Sequence of protein 2:
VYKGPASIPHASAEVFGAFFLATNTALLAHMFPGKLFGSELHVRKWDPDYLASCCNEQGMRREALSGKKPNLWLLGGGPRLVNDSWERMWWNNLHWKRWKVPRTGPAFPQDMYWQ

Residue-level contacts at the interface:
Residue P241 in protein 1 interacts with residue F28 in protein 2 (closest heavy-atom distance 3.6 Å).
Residue L223 in protein 1 interacts with residue F31 in protein 2 (closest heavy-atom distance 4.1 Å).
Residue Y237 in protein 1 contacts residue I20 in protein 2 (closest heavy-atom distance 3.7 Å).
Residue P132 in protein 1 interacts with residue F120 in protein 2 (closest heavy-atom distance 4.2 Å).
Residue E239 in protein 1 is in contact with residue H22 in protein 2 (closest heavy-atom distance 4.1 Å).
Residue I240 in protein 1 contacts residue F28 in protein 2 (closest heavy-atom distance 4.0 Å).
Residue H174 in protein 1 is in contact with residue K15 in protein 2 (closest heavy-atom distance 3.2 Å).
Residue F220 in protein 1 interacts with residue N36 in protein 2 (closest heavy-atom distance 3.9 Å).
Residue H174 in protein 1 contacts residue Y14 in protein 2 (closest heavy-atom distance 3.9 Å).
Residue L224 in protein 1 contacts residue F28 in protein 2 (closest heavy-atom distance 3.6 Å).
Residue G235 in protein 1 contacts residue I20 in protein 2 (closest heavy-atom distance 3.8 Å).
Residue F220 in protein 1 is in contact with residue F32 in protein 2 (closest heavy-atom distance 3.5 Å).
Residue Y227 in protein 1 contacts residue V27 in protein 2 (closest heavy-atom distance 3.6 Å).
Residue F131 in protein 1 interacts with residue F120 in protein 2 (closest heavy-atom distance 4.0 Å).
Residue F131 in protein 1 contacts residue L39 in protein 2 (closest heavy-atom distance 3.7 Å).
Residue R96 in protein 1 contacts residue Y14 in protein 2 (closest heavy-atom distance 3.3 Å).
Residue W236 in protein 1 is in contact with residue I20 in protein 2 (closest heavy-atom distance 4.1 Å).
Residue Y227 in protein 1 contacts residue F31 in protein 2 (closest heavy-atom distance 3.7 Å).
Residue W219 in protein 1 interacts with residue N36 in protein 2 (closest heavy-atom distance 3.3 Å).
Residue W219 in protein 1 contacts residue T35 in protein 2 (closest heavy-atom distance 4.4 Å).
Residue L223 in protein 1 interacts with residue F32 in protein 2 (closest heavy-atom distance 4.0 Å).
Residue F127 in protein 1 contacts residue L39 in protein 2 (closest heavy-atom distance 3.6 Å).
Residue Y248 in protein 1 is in contact with residue K15 in protein 2 (closest heavy-atom distance 3.2 Å).
Residue Y237 in protein 1 contacts residue K15 in protein 2 (closest heavy-atom distance 3.7 Å).
Residue Y237 in protein 1 is in contact with residue A23 in protein 2 (closest heavy-atom distance 3.1 Å).
Residue G99 in protein 1 interacts with residue I20 in protein 2 (closest heavy-atom distance 4.1 Å).
Residue Y248 in protein 1 interacts with residue Y14 in protein 2 (closest heavy-atom distance 3.8 Å).
Residue R130 in protein 1 interacts with residue M124 in protein 2 (closest heavy-atom distance 3.9 Å).
Residue P132 in protein 1 interacts with residue A119 in protein 2 (closest heavy-atom distance 3.4 Å).
Residue R130 in protein 1 interacts with residue F120 in protein 2 (closest heavy-atom distance 4.0 Å).
Residue Y227 in protein 1 is in contact with residue F28 in protein 2 (closest heavy-atom distance 3.4 Å).
Residue P241 in protein 1 interacts with residue A25 in protein 2 (closest heavy-atom distance 3.8 Å).
Residue W236 in protein 1 contacts residue P21 in protein 2 (closest heavy-atom distance 3.4 Å).
Residue E239 in protein 1 is in contact with residue S24 in protein 2 (closest heavy-atom distance 4.0 Å).
Residue F131 in protein 1 is in contact with residue M43 in protein 2 (closest heavy-atom distance 3.8 Å).
Residue P100 in protein 1 is in contact with residue I20 in protein 2 (closest heavy-atom distance 4.2 Å).
Residue L223 in protein 1 contacts residue N36 in protein 2 (closest heavy-atom distance 4.3 Å).
Residue R130 in protein 1 contacts residue P121 in protein 2 (closest heavy-atom distance 3.6 Å).
Residue Y237 in protein 1 interacts with residue H22 in protein 2 (closest heavy-atom distance 3.4 Å).
Residue L223 in protein 1 interacts with residue T35 in protein 2 (closest heavy-atom distance 3.4 Å).
Residue R130 in protein 1 contacts residue Q127 in protein 2 (closest heavy-atom distance 3.8 Å).
Residue E245 in protein 1 contacts residue K15 in protein 2 (closest heavy-atom distance 3.3 Å).
Residue P208 in protein 1 interacts with residue Q127 in protein 2 (closest heavy-atom distance 3.7 Å).
Residue Y227 in protein 1 interacts with residue S24 in protein 2 (closest heavy-atom distance 4.3 Å).
Residue E239 in protein 1 contacts residue K15 in protein 2 (closest heavy-atom distance 4.4 Å).
Residue Y248 in protein 1 contacts residue H22 in protein 2 (closest heavy-atom distance 3.9 Å).
Residue E239 in protein 1 is in contact with residue F28 in protein 2 (closest heavy-atom distance 4.3 Å).
Residue Y237 in protein 1 contacts residue P21 in protein 2 (closest heavy-atom distance 3.3 Å).
Residue E98 in protein 1 interacts with residue P17 in protein 2 (closest heavy-atom distance 3.4 Å).
Residue E239 in protein 1 interacts with residue A25 in protein 2 (closest heavy-atom distance 3.6 Å).
Residue E98 in protein 1 contacts residue Y14 in protein 2 (closest heavy-atom distance 2.4 Å).
Residue W219 in protein 1 contacts residue L39 in protein 2 (closest heavy-atom distance 3.5 Å).
Residue D211 in protein 1 is in contact with residue Q127 in protein 2 (closest heavy-atom distance 3.5 Å).
Residue E239 in protein 1 is in contact with residue A23 in protein 2 (closest heavy-atom distance 3.3 Å).
Residue R130 in protein 1 interacts with residue Y125 in protein 2 (closest heavy-atom distance 3.0 Å).
Residue Y237 in protein 1 contacts residue P17 in protein 2 (closest heavy-atom distance 3.7 Å).
Residue E252 in protein 1 interacts with residue Y14 in protein 2 (closest heavy-atom distance 4.1 Å).
Residue F231 in protein 1 interacts with residue A23 in protein 2 (closest heavy-atom distance 3.9 Å).
Residue Y237 in protein 1 is in contact with residue G16 in protein 2 (closest heavy-atom distance 3.8 Å).
Residue E98 in protein 1 is in contact with residue I20 in protein 2 (closest heavy-atom distance 4.3 Å).

Sequence of protein 1:
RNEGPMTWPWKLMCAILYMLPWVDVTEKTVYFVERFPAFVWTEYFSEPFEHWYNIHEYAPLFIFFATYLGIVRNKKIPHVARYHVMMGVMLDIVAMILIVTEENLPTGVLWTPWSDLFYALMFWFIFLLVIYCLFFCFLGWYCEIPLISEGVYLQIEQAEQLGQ

These two protein chains interact to form a complex.